Sequence of chain B:
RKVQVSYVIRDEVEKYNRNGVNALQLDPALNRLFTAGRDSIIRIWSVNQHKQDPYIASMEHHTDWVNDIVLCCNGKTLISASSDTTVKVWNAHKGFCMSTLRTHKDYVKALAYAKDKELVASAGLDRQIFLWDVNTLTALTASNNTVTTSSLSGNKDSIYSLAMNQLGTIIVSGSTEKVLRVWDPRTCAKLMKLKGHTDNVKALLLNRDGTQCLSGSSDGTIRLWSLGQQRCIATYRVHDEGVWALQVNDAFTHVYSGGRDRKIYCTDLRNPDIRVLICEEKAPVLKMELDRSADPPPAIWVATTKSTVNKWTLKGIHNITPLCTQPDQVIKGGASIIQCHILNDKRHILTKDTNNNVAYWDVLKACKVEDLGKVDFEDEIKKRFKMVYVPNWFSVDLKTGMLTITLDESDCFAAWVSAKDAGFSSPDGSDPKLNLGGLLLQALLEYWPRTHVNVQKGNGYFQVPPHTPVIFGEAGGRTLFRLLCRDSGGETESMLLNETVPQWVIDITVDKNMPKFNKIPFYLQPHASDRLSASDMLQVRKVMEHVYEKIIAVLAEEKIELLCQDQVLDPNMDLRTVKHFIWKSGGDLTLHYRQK

This data describes a binding interaction between two proteins.

Interface contacts:
Residue L260 in chain A is in contact with residue S603 in chain B (closest heavy-atom distance 3.6 Å).
Residue V576 in chain A is in contact with residue L130 in chain B (closest heavy-atom distance 3.6 Å).
Residue V264 in chain A is in contact with residue L602 in chain B (closest heavy-atom distance 4.2 Å).
Residue V263 in chain A contacts residue R601 in chain B (closest heavy-atom distance 4.4 Å).
Residue V574 in chain A is in contact with residue T132 in chain B (closest heavy-atom distance 3.7 Å).
Residue S580 in chain A contacts residue A171 in chain B (closest heavy-atom distance 4.5 Å).
Residue H579 in chain A interacts with residue T129 in chain B (closest heavy-atom distance 3.1 Å).
Residue L260 in chain A contacts residue A604 in chain B (closest heavy-atom distance 4.1 Å).
Residue V578 in chain A is in contact with residue L169 in chain B (closest heavy-atom distance 4.3 Å).
Residue V264 in chain A contacts residue R601 in chain B (closest heavy-atom distance 2.8 Å).
Residue P478 in chain A is in contact with residue V563 in chain B (closest heavy-atom distance 4.2 Å).
Residue P478 in chain A interacts with residue Q565 in chain B (closest heavy-atom distance 3.8 Å).
Residue D262 in chain A interacts with residue L602 in chain B (closest heavy-atom distance 3.8 Å).
Residue V574 in chain A is in contact with residue T178 in chain B (closest heavy-atom distance 4.5 Å).
Residue L261 in chain A interacts with residue L602 in chain B (closest heavy-atom distance 3.6 Å).
Residue D577 in chain A is in contact with residue R131 in chain B (closest heavy-atom distance 3.0 Å).
Residue L260 in chain A contacts residue L608 in chain B (closest heavy-atom distance 3.7 Å).
Residue L261 in chain A contacts residue F584 in chain B (closest heavy-atom distance 3.5 Å).
Residue E259 in chain A is in contact with residue K581 in chain B (closest heavy-atom distance 4.2 Å).
Residue V578 in chain A is in contact with residue T170 in chain B (closest heavy-atom distance 3.7 Å).
Residue M518 in chain A contacts residue M557 in chain B (closest heavy-atom distance 3.6 Å).
Residue Q482 in chain A is in contact with residue V32 in chain B (closest heavy-atom distance 4.2 Å).
Residue L479 in chain A contacts residue Q565 in chain B (closest heavy-atom distance 3.9 Å).
Residue V578 in chain A is in contact with residue M127 in chain B (closest heavy-atom distance 3.5 Å).
Residue H575 in chain A is in contact with residue N174 in chain B (closest heavy-atom distance 3.3 Å).
Residue L261 in chain A interacts with residue S603 in chain B (closest heavy-atom distance 3.6 Å).
Residue S572 in chain A contacts residue T178 in chain B (closest heavy-atom distance 3.1 Å).
Residue V266 in chain A is in contact with residue R601 in chain B (closest heavy-atom distance 4.1 Å).
Residue L261 in chain A is in contact with residue V613 in chain B (closest heavy-atom distance 4.3 Å).
Residue V576 in chain A contacts residue V176 in chain B (closest heavy-atom distance 3.6 Å).
Residue T265 in chain A interacts with residue R601 in chain B (closest heavy-atom distance 4.0 Å).
Residue V516 in chain A contacts residue N560 in chain B (closest heavy-atom distance 3.2 Å).
Residue D262 in chain A is in contact with residue S603 in chain B (closest heavy-atom distance 2.9 Å).
Residue S572 in chain A is in contact with residue T177 in chain B (closest heavy-atom distance 2.4 Å).
Residue H579 in chain A is in contact with residue C126 in chain B (closest heavy-atom distance 3.5 Å).
Residue Y582 in chain A interacts with residue T554 in chain B (closest heavy-atom distance 3.3 Å).
Residue V576 in chain A interacts with residue L169 in chain B (closest heavy-atom distance 3.6 Å).
Residue V574 in chain A interacts with residue V176 in chain B (closest heavy-atom distance 2.9 Å).
Residue L560 in chain A interacts with residue A171 in chain B (closest heavy-atom distance 3.4 Å).
Residue V578 in chain A interacts with residue A171 in chain B (closest heavy-atom distance 4.3 Å).
Residue H579 in chain A is in contact with residue M127 in chain B (closest heavy-atom distance 3.1 Å).
Residue S572 in chain A interacts with residue V176 in chain B (closest heavy-atom distance 4.4 Å).
Residue P267 in chain A interacts with residue R601 in chain B (closest heavy-atom distance 3.7 Å).
Residue Y582 in chain A interacts with residue E553 in chain B (closest heavy-atom distance 3.6 Å).
Residue D577 in chain A is in contact with residue S128 in chain B (closest heavy-atom distance 3.4 Å).
Residue D577 in chain A is in contact with residue T129 in chain B (closest heavy-atom distance 3.0 Å).
Residue Q573 in chain A is in contact with residue V176 in chain B (closest heavy-atom distance 3.3 Å).
Residue V264 in chain A is in contact with residue S603 in chain B (closest heavy-atom distance 3.4 Å).
Residue L560 in chain A is in contact with residue M557 in chain B (closest heavy-atom distance 3.8 Å).
Residue S519 in chain A is in contact with residue E561 in chain B (closest heavy-atom distance 3.5 Å).
Residue H581 in chain A interacts with residue T554 in chain B (closest heavy-atom distance 4.0 Å).
Residue V576 in chain A is in contact with residue T129 in chain B (closest heavy-atom distance 3.9 Å).
Residue L261 in chain A is in contact with residue L608 in chain B (closest heavy-atom distance 3.7 Å).
Residue Q573 in chain A is in contact with residue T177 in chain B (closest heavy-atom distance 3.8 Å).
Residue V263 in chain A contacts residue L602 in chain B (closest heavy-atom distance 3.7 Å).
Residue M518 in chain A contacts residue E561 in chain B (closest heavy-atom distance 3.6 Å).
Residue V516 in chain A is in contact with residue R493 in chain B (closest heavy-atom distance 3.9 Å).
Residue V576 in chain A contacts residue N174 in chain B (closest heavy-atom distance 3.6 Å).
Residue L261 in chain A contacts residue H616 in chain B (closest heavy-atom distance 3.5 Å).
Residue L261 in chain A interacts with residue A604 in chain B (closest heavy-atom distance 3.7 Å).

Sequence of chain A:
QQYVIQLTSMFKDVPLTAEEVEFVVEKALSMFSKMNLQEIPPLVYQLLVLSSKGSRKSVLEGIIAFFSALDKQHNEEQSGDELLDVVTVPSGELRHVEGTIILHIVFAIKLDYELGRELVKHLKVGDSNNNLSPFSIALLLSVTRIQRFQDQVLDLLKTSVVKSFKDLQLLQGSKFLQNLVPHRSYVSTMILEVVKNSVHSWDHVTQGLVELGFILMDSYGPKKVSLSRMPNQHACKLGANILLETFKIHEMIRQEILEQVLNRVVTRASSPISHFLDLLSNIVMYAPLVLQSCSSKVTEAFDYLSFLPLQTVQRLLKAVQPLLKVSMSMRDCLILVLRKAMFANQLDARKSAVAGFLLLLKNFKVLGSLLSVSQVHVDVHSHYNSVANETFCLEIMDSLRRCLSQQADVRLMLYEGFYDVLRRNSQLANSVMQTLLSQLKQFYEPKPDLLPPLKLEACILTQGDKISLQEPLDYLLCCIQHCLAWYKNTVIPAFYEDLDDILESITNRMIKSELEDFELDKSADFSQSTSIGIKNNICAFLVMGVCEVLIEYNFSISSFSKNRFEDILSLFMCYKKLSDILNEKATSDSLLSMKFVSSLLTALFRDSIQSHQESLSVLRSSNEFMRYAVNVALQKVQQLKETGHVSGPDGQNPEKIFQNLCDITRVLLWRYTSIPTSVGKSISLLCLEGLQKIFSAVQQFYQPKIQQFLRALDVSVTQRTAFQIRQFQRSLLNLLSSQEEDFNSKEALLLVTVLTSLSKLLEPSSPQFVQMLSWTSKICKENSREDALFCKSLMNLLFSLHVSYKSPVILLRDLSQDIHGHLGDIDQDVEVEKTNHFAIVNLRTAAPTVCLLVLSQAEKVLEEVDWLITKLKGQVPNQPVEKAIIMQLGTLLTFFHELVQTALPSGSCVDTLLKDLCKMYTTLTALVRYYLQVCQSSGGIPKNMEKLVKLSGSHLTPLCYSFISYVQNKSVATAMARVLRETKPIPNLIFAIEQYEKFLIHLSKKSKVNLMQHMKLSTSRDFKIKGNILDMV